Sequence of protein 1:
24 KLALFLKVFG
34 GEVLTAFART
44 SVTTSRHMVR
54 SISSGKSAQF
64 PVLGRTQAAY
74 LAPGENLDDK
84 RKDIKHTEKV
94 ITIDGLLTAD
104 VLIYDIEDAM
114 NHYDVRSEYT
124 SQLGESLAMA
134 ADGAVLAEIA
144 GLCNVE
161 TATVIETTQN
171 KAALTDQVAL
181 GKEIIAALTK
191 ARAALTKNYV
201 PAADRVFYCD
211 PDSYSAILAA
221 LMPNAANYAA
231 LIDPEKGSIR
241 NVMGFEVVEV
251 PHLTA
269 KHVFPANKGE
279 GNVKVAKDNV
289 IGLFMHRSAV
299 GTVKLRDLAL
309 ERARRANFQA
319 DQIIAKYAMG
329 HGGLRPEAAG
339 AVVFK

Contacts between the two chains:
Residue A226 in protein 2 is in contact with residue R240 in protein 1 (closest heavy-atom distance 4.7 Å).
Residue N227 in protein 2 interacts with residue I232 in protein 1 (closest heavy-atom distance 3.6 Å).
Residue A226 in protein 2 is in contact with residue L231 in protein 1 (closest heavy-atom distance 4.5 Å).
Residue A226 in protein 2 is in contact with residue N241 in protein 1 (closest heavy-atom distance 5.0 Å).
Residue A226 in protein 2 contacts residue I232 in protein 1 (closest heavy-atom distance 3.6 Å).

These two protein chains interact to form a complex.

Sequence of protein 2:
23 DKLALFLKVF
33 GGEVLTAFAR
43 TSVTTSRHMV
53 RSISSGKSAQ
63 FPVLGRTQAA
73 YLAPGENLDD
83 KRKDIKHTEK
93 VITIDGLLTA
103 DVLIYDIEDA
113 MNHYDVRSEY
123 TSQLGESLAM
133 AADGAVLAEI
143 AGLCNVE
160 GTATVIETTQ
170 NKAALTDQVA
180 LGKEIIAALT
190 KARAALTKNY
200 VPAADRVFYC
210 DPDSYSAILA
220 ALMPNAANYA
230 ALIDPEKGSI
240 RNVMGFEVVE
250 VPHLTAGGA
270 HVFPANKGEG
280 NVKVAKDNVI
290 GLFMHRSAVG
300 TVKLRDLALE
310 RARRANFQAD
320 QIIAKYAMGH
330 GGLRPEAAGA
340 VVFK